Sequence of the first protein:
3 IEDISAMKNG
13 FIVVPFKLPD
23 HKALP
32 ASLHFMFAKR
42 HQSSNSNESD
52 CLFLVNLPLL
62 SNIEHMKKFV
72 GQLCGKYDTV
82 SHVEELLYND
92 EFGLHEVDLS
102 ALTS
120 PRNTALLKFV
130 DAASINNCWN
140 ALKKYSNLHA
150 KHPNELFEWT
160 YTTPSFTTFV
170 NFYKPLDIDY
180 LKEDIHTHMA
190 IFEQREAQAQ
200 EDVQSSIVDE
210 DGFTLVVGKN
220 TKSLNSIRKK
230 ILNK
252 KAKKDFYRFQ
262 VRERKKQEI

These two protein chains interact to form a complex.

Sequence of the second protein:
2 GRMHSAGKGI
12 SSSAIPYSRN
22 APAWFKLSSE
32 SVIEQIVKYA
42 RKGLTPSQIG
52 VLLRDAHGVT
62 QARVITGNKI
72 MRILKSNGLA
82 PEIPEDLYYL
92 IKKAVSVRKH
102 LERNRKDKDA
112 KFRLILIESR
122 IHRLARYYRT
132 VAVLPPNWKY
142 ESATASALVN

Interface contacts:
Residue A253 in the first protein interacts with residue K43 in the second protein (closest heavy-atom distance 4.8 Å).
Residue Y258 in the first protein is in contact with residue A41 in the second protein (closest heavy-atom distance 5.0 Å).
Residue D256 in the first protein contacts residue L149 in the second protein (closest heavy-atom distance 3.4 Å).
Residue K254 in the first protein is in contact with residue G44 in the second protein (closest heavy-atom distance 2.9 Å).
Residue D256 in the first protein interacts with residue V150 in the second protein (closest heavy-atom distance 4.6 Å).
Residue A253 in the first protein contacts residue L45 in the second protein (closest heavy-atom distance 5.0 Å).
Residue A253 in the first protein is in contact with residue G44 in the second protein (closest heavy-atom distance 4.4 Å).
Residue K255 in the first protein interacts with residue G44 in the second protein (closest heavy-atom distance 5.0 Å).
Residue R259 in the first protein contacts residue A81 in the second protein (closest heavy-atom distance 4.4 Å).